Sequence of protein 1:
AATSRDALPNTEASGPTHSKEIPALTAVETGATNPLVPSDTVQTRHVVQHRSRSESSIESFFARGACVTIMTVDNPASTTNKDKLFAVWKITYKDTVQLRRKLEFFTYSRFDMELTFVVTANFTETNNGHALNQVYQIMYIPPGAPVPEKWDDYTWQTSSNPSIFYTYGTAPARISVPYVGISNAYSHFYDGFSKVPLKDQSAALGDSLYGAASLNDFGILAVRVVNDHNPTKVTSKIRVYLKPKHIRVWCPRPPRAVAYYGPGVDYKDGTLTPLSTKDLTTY

Sequence of protein 2:
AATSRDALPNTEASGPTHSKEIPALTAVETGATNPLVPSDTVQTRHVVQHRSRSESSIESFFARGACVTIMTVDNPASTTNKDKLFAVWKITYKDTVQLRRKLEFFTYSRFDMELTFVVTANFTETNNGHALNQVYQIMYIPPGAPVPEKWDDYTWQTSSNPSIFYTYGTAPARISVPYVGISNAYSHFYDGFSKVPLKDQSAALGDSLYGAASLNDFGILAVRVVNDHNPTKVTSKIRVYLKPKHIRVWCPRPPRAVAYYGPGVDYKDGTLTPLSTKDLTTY

Contacts between the two chains:
Residue L151 in protein 1 contacts residue F142 in protein 2 (closest heavy-atom distance 3.7 Å).
Residue T177 in protein 1 contacts residue G84 in protein 2 (closest heavy-atom distance 3.4 Å).
Residue N249 in protein 1 is in contact with residue F142 in protein 2 (closest heavy-atom distance 3.0 Å).
Residue Y173 in protein 1 contacts residue Q117 in protein 2 (closest heavy-atom distance 4.3 Å).
Residue N246 in protein 1 contacts residue T139 in protein 2 (closest heavy-atom distance 3.6 Å).
Residue S179 in protein 1 interacts with residue R83 in protein 2 (closest heavy-atom distance 3.3 Å).
Residue S178 in protein 1 interacts with residue R83 in protein 2 (closest heavy-atom distance 3.1 Å).
Residue P250 in protein 1 interacts with residue F142 in protein 2 (closest heavy-atom distance 3.1 Å).
Residue N249 in protein 1 contacts residue N141 in protein 2 (closest heavy-atom distance 3.8 Å).
Residue Q176 in protein 1 interacts with residue A85 in protein 2 (closest heavy-atom distance 3.8 Å).
Residue T177 in protein 1 is in contact with residue Q117 in protein 2 (closest heavy-atom distance 3.4 Å).
Residue S178 in protein 1 contacts residue G84 in protein 2 (closest heavy-atom distance 4.5 Å).
Residue T177 in protein 1 contacts residue A85 in protein 2 (closest heavy-atom distance 4.5 Å).
Residue N246 in protein 1 interacts with residue Y187 in protein 2 (closest heavy-atom distance 3.5 Å).
Residue H149 in protein 1 is in contact with residue F142 in protein 2 (closest heavy-atom distance 3.4 Å).
Residue P250 in protein 1 interacts with residue E144 in protein 2 (closest heavy-atom distance 3.6 Å).
Residue H149 in protein 1 interacts with residue G148 in protein 2 (closest heavy-atom distance 3.2 Å).
Residue F184 in protein 1 contacts residue Y260 in protein 2 (closest heavy-atom distance 3.0 Å).
Residue S178 in protein 1 contacts residue Q117 in protein 2 (closest heavy-atom distance 3.1 Å).
Residue R243 in protein 1 interacts with residue R258 in protein 2 (closest heavy-atom distance 3.8 Å).
Residue H149 in protein 1 contacts residue N147 in protein 2 (closest heavy-atom distance 2.7 Å).
Residue T174 in protein 1 contacts residue Q117 in protein 2 (closest heavy-atom distance 4.4 Å).
Residue T186 in protein 1 contacts residue G188 in protein 2 (closest heavy-atom distance 3.4 Å).
Residue N152 in protein 1 interacts with residue Y187 in protein 2 (closest heavy-atom distance 2.7 Å).
Residue F184 in protein 1 contacts residue V137 in protein 2 (closest heavy-atom distance 4.0 Å).
Residue L151 in protein 1 interacts with residue A140 in protein 2 (closest heavy-atom distance 3.7 Å).
Residue V245 in protein 1 contacts residue T139 in protein 2 (closest heavy-atom distance 3.9 Å).
Residue H248 in protein 1 is in contact with residue N141 in protein 2 (closest heavy-atom distance 3.2 Å).
Residue H149 in protein 1 contacts residue H149 in protein 2 (closest heavy-atom distance 2.8 Å).
Residue S178 in protein 1 interacts with residue A85 in protein 2 (closest heavy-atom distance 3.6 Å).
Residue L151 in protein 1 contacts residue N141 in protein 2 (closest heavy-atom distance 3.7 Å).
Residue P250 in protein 1 interacts with residue T145 in protein 2 (closest heavy-atom distance 4.1 Å).
Residue Q176 in protein 1 interacts with residue G84 in protein 2 (closest heavy-atom distance 4.3 Å).
Residue S178 in protein 1 contacts residue K121 in protein 2 (closest heavy-atom distance 3.4 Å).
Residue S179 in protein 1 interacts with residue K121 in protein 2 (closest heavy-atom distance 3.2 Å).
Residue N146 in protein 1 contacts residue N147 in protein 2 (closest heavy-atom distance 4.5 Å).
Residue N246 in protein 1 is in contact with residue A140 in protein 2 (closest heavy-atom distance 3.1 Å).
Residue V154 in protein 1 interacts with residue T139 in protein 2 (closest heavy-atom distance 3.6 Å).
Residue P250 in protein 1 interacts with residue T143 in protein 2 (closest heavy-atom distance 3.7 Å).
Residue H248 in protein 1 interacts with residue F142 in protein 2 (closest heavy-atom distance 3.8 Å).
Residue D247 in protein 1 interacts with residue K256 in protein 2 (closest heavy-atom distance 3.2 Å).
Residue N147 in protein 1 is in contact with residue N147 in protein 2 (closest heavy-atom distance 3.2 Å).
Residue L151 in protein 1 is in contact with residue Y187 in protein 2 (closest heavy-atom distance 4.3 Å).
Residue D247 in protein 1 contacts residue N141 in protein 2 (closest heavy-atom distance 3.4 Å).
Residue G148 in protein 1 interacts with residue N147 in protein 2 (closest heavy-atom distance 3.5 Å).
Residue N180 in protein 1 interacts with residue R83 in protein 2 (closest heavy-atom distance 4.3 Å).
Residue Q176 in protein 1 is in contact with residue Y260 in protein 2 (closest heavy-atom distance 4.5 Å).
Residue T186 in protein 1 contacts residue T189 in protein 2 (closest heavy-atom distance 4.2 Å).
Residue S178 in protein 1 is in contact with residue L118 in protein 2 (closest heavy-atom distance 3.8 Å).
Residue V154 in protein 1 is in contact with residue V138 in protein 2 (closest heavy-atom distance 3.9 Å).
Residue Q176 in protein 1 contacts residue C86 in protein 2 (closest heavy-atom distance 3.0 Å).
Residue A150 in protein 1 interacts with residue F142 in protein 2 (closest heavy-atom distance 4.0 Å).
Residue Q176 in protein 1 interacts with residue V116 in protein 2 (closest heavy-atom distance 3.6 Å).
Residue V245 in protein 1 is in contact with residue R258 in protein 2 (closest heavy-atom distance 3.5 Å).
Residue T186 in protein 1 is in contact with residue P191 in protein 2 (closest heavy-atom distance 4.5 Å).
Residue Q176 in protein 1 is in contact with residue T115 in protein 2 (closest heavy-atom distance 3.4 Å).
Residue L151 in protein 1 contacts residue V253 in protein 2 (closest heavy-atom distance 3.6 Å).
Residue V154 in protein 1 contacts residue V137 in protein 2 (closest heavy-atom distance 3.9 Å).
Residue T189 in protein 1 is in contact with residue G188 in protein 2 (closest heavy-atom distance 4.6 Å).
Residue Q176 in protein 1 interacts with residue Q117 in protein 2 (closest heavy-atom distance 3.0 Å).

This data describes a binding interaction between two proteins.